This data describes a binding interaction between two proteins.

Sequence of protein 2:
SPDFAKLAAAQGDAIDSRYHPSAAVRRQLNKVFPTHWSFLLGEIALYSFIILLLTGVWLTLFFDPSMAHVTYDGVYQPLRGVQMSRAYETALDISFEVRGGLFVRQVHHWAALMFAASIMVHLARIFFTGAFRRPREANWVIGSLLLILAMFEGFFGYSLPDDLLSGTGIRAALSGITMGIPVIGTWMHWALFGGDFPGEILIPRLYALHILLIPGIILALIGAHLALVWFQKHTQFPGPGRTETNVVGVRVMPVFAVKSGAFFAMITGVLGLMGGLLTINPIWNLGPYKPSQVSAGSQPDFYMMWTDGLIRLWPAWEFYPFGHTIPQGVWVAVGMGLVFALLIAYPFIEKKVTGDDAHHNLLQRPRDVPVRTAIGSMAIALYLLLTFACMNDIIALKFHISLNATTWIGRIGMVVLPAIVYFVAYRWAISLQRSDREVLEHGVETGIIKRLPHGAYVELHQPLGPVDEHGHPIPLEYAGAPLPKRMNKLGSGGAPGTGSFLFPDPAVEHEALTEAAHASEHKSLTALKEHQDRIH

Sequence of protein 1:
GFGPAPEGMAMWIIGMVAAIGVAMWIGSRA

Contacts between the two chains:
Residue M392 in protein 2 is in contact with residue A243 in protein 1 (closest heavy-atom distance 3.8 Å).
Residue P283 in protein 2 is in contact with residue F240 in protein 1 (closest heavy-atom distance 3.8 Å).
Residue Q300 in protein 2 is in contact with residue P242 in protein 1 (closest heavy-atom distance 3.2 Å).
Residue L166 in protein 2 interacts with residue G241 in protein 1 (closest heavy-atom distance 4.1 Å).
Residue A118 in protein 2 interacts with residue M254 in protein 1 (closest heavy-atom distance 3.8 Å).
Residue M115 in protein 2 is in contact with residue M254 in protein 1 (closest heavy-atom distance 4.2 Å).
Residue I395 in protein 2 contacts residue G239 in protein 1 (closest heavy-atom distance 4.0 Å).
Residue I268 in protein 2 interacts with residue A257 in protein 1 (closest heavy-atom distance 3.8 Å).
Residue M275 in protein 2 contacts residue G253 in protein 1 (closest heavy-atom distance 3.6 Å).
Residue L279 in protein 2 interacts with residue I252 in protein 1 (closest heavy-atom distance 4.0 Å).
Residue I45 in protein 2 is in contact with residue A257 in protein 1 (closest heavy-atom distance 3.4 Å).
Residue M306 in protein 2 interacts with residue P242 in protein 1 (closest heavy-atom distance 3.7 Å).
Residue F264 in protein 2 interacts with residue I264 in protein 1 (closest heavy-atom distance 3.6 Å).
Residue N286 in protein 2 interacts with residue F240 in protein 1 (closest heavy-atom distance 3.5 Å).
Residue L42 in protein 2 is in contact with residue I258 in protein 1 (closest heavy-atom distance 3.8 Å).
Residue Q300 in protein 2 is in contact with residue A243 in protein 1 (closest heavy-atom distance 3.3 Å).
Residue F264 in protein 2 contacts residue A257 in protein 1 (closest heavy-atom distance 3.9 Å).
Residue D302 in protein 2 interacts with residue P242 in protein 1 (closest heavy-atom distance 3.5 Å).
Residue K260 in protein 2 is in contact with residue I264 in protein 1 (closest heavy-atom distance 3.7 Å).
Residue I281 in protein 2 interacts with residue E245 in protein 1 (closest heavy-atom distance 3.3 Å).
Residue K399 in protein 2 interacts with residue G239 in protein 1 (closest heavy-atom distance 3.5 Å).
Residue F264 in protein 2 contacts residue V260 in protein 1 (closest heavy-atom distance 3.6 Å).
Residue L41 in protein 2 is in contact with residue I264 in protein 1 (closest heavy-atom distance 3.9 Å).
Residue W38 in protein 2 is in contact with residue M262 in protein 1 (closest heavy-atom distance 3.7 Å).
Residue M267 in protein 2 contacts residue W263 in protein 1 (closest heavy-atom distance 4.2 Å).
Residue H37 in protein 2 interacts with residue S266 in protein 1 (closest heavy-atom distance 3.8 Å).
Residue W38 in protein 2 is in contact with residue G265 in protein 1 (closest heavy-atom distance 4.2 Å).
Residue L41 in protein 2 contacts residue G265 in protein 1 (closest heavy-atom distance 4.0 Å).
Residue T280 in protein 2 is in contact with residue E245 in protein 1 (closest heavy-atom distance 3.4 Å).
Residue W38 in protein 2 interacts with residue A261 in protein 1 (closest heavy-atom distance 3.4 Å).
Residue A118 in protein 2 contacts residue W250 in protein 1 (closest heavy-atom distance 3.9 Å).
Residue F238 in protein 2 interacts with residue A268 in protein 1 (closest heavy-atom distance 3.6 Å).
Residue W38 in protein 2 interacts with residue S266 in protein 1 (closest heavy-atom distance 3.1 Å).
Residue M267 in protein 2 interacts with residue V260 in protein 1 (closest heavy-atom distance 3.7 Å).
Residue M306 in protein 2 interacts with residue A243 in protein 1 (closest heavy-atom distance 3.7 Å).
Residue P239 in protein 2 interacts with residue A268 in protein 1 (closest heavy-atom distance 4.1 Å).
Residue M115 in protein 2 is in contact with residue M249 in protein 1 (closest heavy-atom distance 3.6 Å).
Residue V122 in protein 2 is in contact with residue I258 in protein 1 (closest heavy-atom distance 4.2 Å).
Residue M275 in protein 2 contacts residue A248 in protein 1 (closest heavy-atom distance 4.1 Å).
Residue T36 in protein 2 interacts with residue S266 in protein 1 (closest heavy-atom distance 2.3 Å).
Residue F303 in protein 2 is in contact with residue W250 in protein 1 (closest heavy-atom distance 3.3 Å).
Residue L114 in protein 2 interacts with residue M249 in protein 1 (closest heavy-atom distance 4.0 Å).
Residue P483 in protein 2 is in contact with residue A268 in protein 1 (closest heavy-atom distance 3.3 Å).
Residue W111 in protein 2 contacts residue M249 in protein 1 (closest heavy-atom distance 3.8 Å).
Residue I395 in protein 2 interacts with residue A243 in protein 1 (closest heavy-atom distance 3.7 Å).
Residue I281 in protein 2 interacts with residue G241 in protein 1 (closest heavy-atom distance 3.3 Å).
Residue W111 in protein 2 is in contact with residue E245 in protein 1 (closest heavy-atom distance 3.2 Å).
Residue H37 in protein 2 interacts with residue A268 in protein 1 (closest heavy-atom distance 3.2 Å).
Residue L41 in protein 2 contacts residue A261 in protein 1 (closest heavy-atom distance 3.8 Å).
Residue S119 in protein 2 contacts residue M254 in protein 1 (closest heavy-atom distance 3.8 Å).
Residue M115 in protein 2 contacts residue G253 in protein 1 (closest heavy-atom distance 4.0 Å).
Residue H37 in protein 2 interacts with residue R267 in protein 1 (closest heavy-atom distance 4.1 Å).
Residue H37 in protein 2 is in contact with residue G265 in protein 1 (closest heavy-atom distance 4.2 Å).
Residue W38 in protein 2 contacts residue R267 in protein 1 (closest heavy-atom distance 3.8 Å).
Residue P301 in protein 2 is in contact with residue P242 in protein 1 (closest heavy-atom distance 3.2 Å).
Residue V122 in protein 2 interacts with residue M254 in protein 1 (closest heavy-atom distance 4.0 Å).
Residue F264 in protein 2 interacts with residue A261 in protein 1 (closest heavy-atom distance 4.2 Å).
Residue V122 in protein 2 is in contact with residue W250 in protein 1 (closest heavy-atom distance 3.6 Å).
Residue V271 in protein 2 interacts with residue A256 in protein 1 (closest heavy-atom distance 3.9 Å).
Residue M275 in protein 2 contacts residue M249 in protein 1 (closest heavy-atom distance 3.7 Å).